These two protein chains interact to form a complex.

Sequence of the first protein:
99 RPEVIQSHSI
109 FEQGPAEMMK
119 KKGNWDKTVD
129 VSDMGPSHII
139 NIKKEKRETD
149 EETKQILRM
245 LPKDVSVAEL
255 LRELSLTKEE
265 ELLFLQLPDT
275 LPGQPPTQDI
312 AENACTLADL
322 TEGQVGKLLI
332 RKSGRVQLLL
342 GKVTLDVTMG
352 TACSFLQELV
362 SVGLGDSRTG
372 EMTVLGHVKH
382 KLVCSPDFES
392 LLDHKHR

Sequence of the second protein:
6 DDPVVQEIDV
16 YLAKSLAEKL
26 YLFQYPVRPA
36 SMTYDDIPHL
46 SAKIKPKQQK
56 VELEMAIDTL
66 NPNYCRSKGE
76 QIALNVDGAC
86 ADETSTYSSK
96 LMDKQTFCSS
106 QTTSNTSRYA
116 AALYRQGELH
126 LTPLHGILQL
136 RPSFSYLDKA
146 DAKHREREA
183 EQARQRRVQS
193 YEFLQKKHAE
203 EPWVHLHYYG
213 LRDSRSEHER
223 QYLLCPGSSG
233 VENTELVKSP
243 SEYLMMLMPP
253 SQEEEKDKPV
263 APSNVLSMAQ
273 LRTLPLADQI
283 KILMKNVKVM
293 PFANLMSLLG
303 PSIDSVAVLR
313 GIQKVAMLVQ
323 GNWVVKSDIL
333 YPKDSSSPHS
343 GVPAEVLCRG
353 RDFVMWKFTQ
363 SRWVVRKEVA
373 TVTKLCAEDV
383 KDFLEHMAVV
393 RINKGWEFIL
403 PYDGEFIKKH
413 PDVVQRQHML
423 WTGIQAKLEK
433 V

Residue-level contacts at the interface:
Residue K19 in the second protein is in contact with residue L321 in the first protein (closest heavy-atom distance 3.2 Å).
Residue R33 in the second protein interacts with residue L357 in the first protein (closest heavy-atom distance 3.0 Å).
Residue N68 in the second protein contacts residue I137 in the first protein (closest heavy-atom distance 3.4 Å).
Residue L25 in the second protein interacts with residue V361 in the first protein (closest heavy-atom distance 3.3 Å).
Residue Y30 in the second protein interacts with residue E359 in the first protein (closest heavy-atom distance 3.4 Å).
Residue Q11 in the second protein is in contact with residue L329 in the first protein (closest heavy-atom distance 3.2 Å).
Residue L27 in the second protein interacts with residue E359 in the first protein (closest heavy-atom distance 3.4 Å).
Residue L238 in the second protein contacts residue V326 in the first protein (closest heavy-atom distance 3.3 Å).
Residue V10 in the second protein interacts with residue I331 in the first protein (closest heavy-atom distance 2.9 Å).
Residue N68 in the second protein interacts with residue I138 in the first protein (closest heavy-atom distance 3.3 Å).
Residue Y119 in the second protein contacts residue L258 in the first protein (closest heavy-atom distance 3.4 Å).
Residue H209 in the second protein contacts residue G371 in the first protein (closest heavy-atom distance 3.2 Å).
Residue V15 in the second protein is in contact with residue V326 in the first protein (closest heavy-atom distance 3.2 Å).
Residue R222 in the second protein is in contact with residue E264 in the first protein (closest heavy-atom distance 3.2 Å).
Residue S231 in the second protein interacts with residue Q325 in the first protein (closest heavy-atom distance 3.0 Å).
Residue Y26 in the second protein is in contact with residue L360 in the first protein (closest heavy-atom distance 3.3 Å).
Residue Y245 in the second protein interacts with residue T274 in the first protein (closest heavy-atom distance 2.4 Å).
Residue V239 in the second protein interacts with residue K343 in the first protein (closest heavy-atom distance 2.9 Å).
Residue R113 in the second protein interacts with residue Q270 in the first protein (closest heavy-atom distance 3.1 Å).
Residue D40 in the second protein is in contact with residue H378 in the first protein (closest heavy-atom distance 3.3 Å).
Residue A117 in the second protein is in contact with residue L267 in the first protein (closest heavy-atom distance 2.6 Å).
Residue A117 in the second protein is in contact with residue E265 in the first protein (closest heavy-atom distance 3.3 Å).
Residue Y211 in the second protein is in contact with residue M373 in the first protein (closest heavy-atom distance 3.1 Å).
Residue V233 in the second protein contacts residue Q325 in the first protein (closest heavy-atom distance 3.4 Å).
Residue Y30 in the second protein is in contact with residue F356 in the first protein (closest heavy-atom distance 3.3 Å).
Residue L17 in the second protein contacts residue T322 in the first protein (closest heavy-atom distance 3.4 Å).
Residue H209 in the second protein interacts with residue M373 in the first protein (closest heavy-atom distance 3.0 Å).
Residue P67 in the second protein contacts residue H136 in the first protein (closest heavy-atom distance 3.3 Å).
Residue R217 in the second protein is in contact with residue E372 in the first protein (closest heavy-atom distance 3.4 Å).
Residue M37 in the second protein contacts residue K142 in the first protein (closest heavy-atom distance 3.3 Å).
Residue R113 in the second protein is in contact with residue L271 in the first protein (closest heavy-atom distance 2.6 Å).
Residue Y30 in the second protein interacts with residue L357 in the first protein (closest heavy-atom distance 2.9 Å).
Residue A115 in the second protein interacts with residue L269 in the first protein (closest heavy-atom distance 3.0 Å).
Residue Q29 in the second protein is in contact with residue F356 in the first protein (closest heavy-atom distance 3.4 Å).
Residue P67 in the second protein interacts with residue G133 in the first protein (closest heavy-atom distance 3.2 Å).
Residue Q29 in the second protein is in contact with residue L357 in the first protein (closest heavy-atom distance 3.4 Å).
Residue E221 in the second protein contacts residue T374 in the first protein (closest heavy-atom distance 3.2 Å).
Residue Q11 in the second protein contacts residue L258 in the first protein (closest heavy-atom distance 3.4 Å).
Residue L238 in the second protein is in contact with residue P276 in the first protein (closest heavy-atom distance 3.3 Å).
Residue D14 in the second protein is in contact with residue K328 in the first protein (closest heavy-atom distance 2.7 Å).
Residue A117 in the second protein contacts residue L266 in the first protein (closest heavy-atom distance 3.4 Å).
Residue S218 in the second protein is in contact with residue V375 in the first protein (closest heavy-atom distance 3.3 Å).
Residue I13 in the second protein contacts residue L329 in the first protein (closest heavy-atom distance 2.6 Å).
Residue F28 in the second protein is in contact with residue E359 in the first protein (closest heavy-atom distance 2.7 Å).
Residue K24 in the second protein is in contact with residue V363 in the first protein (closest heavy-atom distance 2.8 Å).
Residue H207 in the second protein interacts with residue T370 in the first protein (closest heavy-atom distance 3.3 Å).
Residue V32 in the second protein contacts residue K144 in the first protein (closest heavy-atom distance 2.7 Å).
Residue Y210 in the second protein is in contact with residue V375 in the first protein (closest heavy-atom distance 3.3 Å).
Residue L238 in the second protein is in contact with residue L341 in the first protein (closest heavy-atom distance 3.3 Å).
Residue D7 in the second protein contacts residue K333 in the first protein (closest heavy-atom distance 3.2 Å).
Residue Y26 in the second protein interacts with residue V361 in the first protein (closest heavy-atom distance 2.9 Å).
Residue K19 in the second protein contacts residue E323 in the first protein (closest heavy-atom distance 3.0 Å).
Residue Q29 in the second protein is in contact with residue Q358 in the first protein (closest heavy-atom distance 3.0 Å).
Residue Y119 in the second protein is in contact with residue E264 in the first protein (closest heavy-atom distance 3.3 Å).
Residue K240 in the second protein is in contact with residue G277 in the first protein (closest heavy-atom distance 3.1 Å).
Residue V15 in the second protein interacts with residue G327 in the first protein (closest heavy-atom distance 3.0 Å).
Residue Y119 in the second protein interacts with residue E265 in the first protein (closest heavy-atom distance 2.9 Å).
Residue E237 in the second protein interacts with residue Q278 in the first protein (closest heavy-atom distance 2.9 Å).
Residue D6 in the second protein interacts with residue R332 in the first protein (closest heavy-atom distance 3.2 Å).
Residue E12 in the second protein interacts with residue K328 in the first protein (closest heavy-atom distance 3.3 Å).